Sequence of protein 2:
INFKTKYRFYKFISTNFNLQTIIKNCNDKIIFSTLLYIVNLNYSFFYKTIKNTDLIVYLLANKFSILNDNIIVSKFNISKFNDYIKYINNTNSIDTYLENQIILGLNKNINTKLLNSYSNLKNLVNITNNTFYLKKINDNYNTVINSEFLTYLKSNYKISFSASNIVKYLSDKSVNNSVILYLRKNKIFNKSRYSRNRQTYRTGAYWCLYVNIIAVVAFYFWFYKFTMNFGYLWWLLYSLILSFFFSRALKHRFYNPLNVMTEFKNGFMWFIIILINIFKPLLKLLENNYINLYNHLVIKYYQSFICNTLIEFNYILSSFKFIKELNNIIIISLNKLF

Sequence of protein 1:
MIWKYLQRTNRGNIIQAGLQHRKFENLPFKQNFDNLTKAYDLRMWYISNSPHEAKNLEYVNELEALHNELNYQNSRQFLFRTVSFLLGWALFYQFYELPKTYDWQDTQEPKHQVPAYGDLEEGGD

Contacts between the two chains:
Residue K283 in protein 2 contacts residue E58 in protein 1 (closest heavy-atom distance 3.6 Å).
Residue L280 in protein 2 is in contact with residue A54 in protein 1 (closest heavy-atom distance 5.0 Å).
Residue Y279 in protein 2 contacts residue A54 in protein 1 (closest heavy-atom distance 3.3 Å).
Residue Y279 in protein 2 contacts residue E53 in protein 1 (closest heavy-atom distance 3.6 Å).
Residue S284 in protein 2 interacts with residue N61 in protein 1 (closest heavy-atom distance 3.5 Å).
Residue S284 in protein 2 contacts residue E58 in protein 1 (closest heavy-atom distance 4.3 Å).
Residue I276 in protein 2 interacts with residue L57 in protein 1 (closest heavy-atom distance 4.5 Å).
Residue S281 in protein 2 interacts with residue A54 in protein 1 (closest heavy-atom distance 4.2 Å).
Residue N287 in protein 2 interacts with residue N61 in protein 1 (closest heavy-atom distance 4.0 Å).
Residue S281 in protein 2 interacts with residue E58 in protein 1 (closest heavy-atom distance 2.3 Å).
Residue D249 in protein 2 contacts residue E58 in protein 1 (closest heavy-atom distance 3.8 Å).
Residue S284 in protein 2 interacts with residue L57 in protein 1 (closest heavy-atom distance 4.4 Å).
Residue K283 in protein 2 interacts with residue E62 in protein 1 (closest heavy-atom distance 2.4 Å).
Residue Y279 in protein 2 contacts residue L57 in protein 1 (closest heavy-atom distance 4.1 Å).
Residue L280 in protein 2 is in contact with residue L57 in protein 1 (closest heavy-atom distance 3.6 Å).

The following describes two proteins that form a bound complex.